Interface contacts:
Residue W148 in the second protein interacts with residue Q49 in the first protein (closest heavy-atom distance 2.9 Å).
Residue Y47 in the second protein contacts residue L2 in the first protein (closest heavy-atom distance 3.4 Å).
Residue P49 in the second protein is in contact with residue G27 in the first protein (closest heavy-atom distance 3.1 Å).
Residue T69 in the second protein interacts with residue S59 in the first protein (closest heavy-atom distance 3.2 Å).
Residue S226 in the second protein is in contact with residue L2 in the first protein (closest heavy-atom distance 2.9 Å).
Residue E229 in the second protein interacts with residue L5 in the first protein (closest heavy-atom distance 3.2 Å).
Residue Q24 in the second protein interacts with residue V112 in the first protein (closest heavy-atom distance 3.3 Å).
Residue Q24 in the second protein is in contact with residue G115 in the first protein (closest heavy-atom distance 3.2 Å).
Residue S226 in the second protein interacts with residue S1 in the first protein (closest heavy-atom distance 3.5 Å).
Residue R68 in the second protein contacts residue S59 in the first protein (closest heavy-atom distance 3.5 Å).
Residue P49 in the second protein is in contact with residue E26 in the first protein (closest heavy-atom distance 3.5 Å).
Residue N143 in the second protein is in contact with residue V53 in the first protein (closest heavy-atom distance 3.4 Å).
Residue W50 in the second protein contacts residue C6 in the first protein (closest heavy-atom distance 3.6 Å).
Residue G230 in the second protein is in contact with residue N3 in the first protein (closest heavy-atom distance 2.7 Å).
Residue Q24 in the second protein interacts with residue E61 in the first protein (closest heavy-atom distance 3.6 Å).
Residue R62 in the second protein contacts residue E61 in the first protein (closest heavy-atom distance 3.4 Å).
Residue G228 in the second protein interacts with residue N3 in the first protein (closest heavy-atom distance 3.2 Å).
Residue L60 in the second protein interacts with residue V108 in the first protein (closest heavy-atom distance 3.3 Å).
Residue E146 in the second protein interacts with residue Y41 in the first protein (closest heavy-atom distance 2.9 Å).
Residue K21 in the second protein interacts with residue E119 in the first protein (closest heavy-atom distance 3.5 Å).
Residue Y47 in the second protein interacts with residue N7 in the first protein (closest heavy-atom distance 3.0 Å).
Residue E146 in the second protein interacts with residue Q49 in the first protein (closest heavy-atom distance 3.0 Å).
Residue G228 in the second protein contacts residue L2 in the first protein (closest heavy-atom distance 2.9 Å).
Residue L96 in the second protein contacts residue L2 in the first protein (closest heavy-atom distance 3.3 Å).
Residue W227 in the second protein is in contact with residue V4 in the first protein (closest heavy-atom distance 3.4 Å).
Residue W50 in the second protein contacts residue G27 in the first protein (closest heavy-atom distance 2.9 Å).
Residue R73 in the second protein contacts residue T103 in the first protein (closest heavy-atom distance 3.0 Å).
Residue R68 in the second protein contacts residue D57 in the first protein (closest heavy-atom distance 2.6 Å).
Residue E202 in the second protein contacts residue S1 in the first protein (closest heavy-atom distance 2.8 Å).
Residue Q24 in the second protein contacts residue Q111 in the first protein (closest heavy-atom distance 3.0 Å).
Residue I78 in the second protein contacts residue V112 in the first protein (closest heavy-atom distance 3.1 Å).
Residue Y71 in the second protein is in contact with residue A113 in the first protein (closest heavy-atom distance 3.6 Å).
Residue W227 in the second protein contacts residue L2 in the first protein (closest heavy-atom distance 3.6 Å).
Residue V225 in the second protein interacts with residue S1 in the first protein (closest heavy-atom distance 3.6 Å).
Residue R233 in the second protein is in contact with residue L5 in the first protein (closest heavy-atom distance 2.9 Å).
Residue R73 in the second protein contacts residue F104 in the first protein (closest heavy-atom distance 2.8 Å).
Residue E229 in the second protein interacts with residue V4 in the first protein (closest heavy-atom distance 3.4 Å).
Residue L60 in the second protein contacts residue V112 in the first protein (closest heavy-atom distance 3.5 Å).
Residue W50 in the second protein interacts with residue L2 in the first protein (closest heavy-atom distance 3.4 Å).
Residue W50 in the second protein is in contact with residue E26 in the first protein (closest heavy-atom distance 2.9 Å).
Residue Q156 in the second protein is in contact with residue G54 in the first protein (closest heavy-atom distance 2.9 Å).
Residue Q24 in the second protein interacts with residue A116 in the first protein (closest heavy-atom distance 2.6 Å).
Residue G228 in the second protein contacts residue V4 in the first protein (closest heavy-atom distance 2.8 Å).
Residue R73 in the second protein contacts residue S65 in the first protein (closest heavy-atom distance 2.9 Å).
Residue E202 in the second protein is in contact with residue F52 in the first protein (closest heavy-atom distance 3.2 Å).
Residue C201 in the second protein interacts with residue S1 in the first protein (closest heavy-atom distance 3.3 Å).
Residue E146 in the second protein is in contact with residue A50 in the first protein (closest heavy-atom distance 3.3 Å).
Residue Y71 in the second protein interacts with residue E109 in the first protein (closest heavy-atom distance 3.4 Å).
Residue S205 in the second protein is in contact with residue S1 in the first protein (closest heavy-atom distance 2.9 Å).
Residue W50 in the second protein is in contact with residue N7 in the first protein (closest heavy-atom distance 2.7 Å).
Residue T69 in the second protein interacts with residue E61 in the first protein (closest heavy-atom distance 3.1 Å).
Residue R73 in the second protein is in contact with residue E101 in the first protein (closest heavy-atom distance 2.5 Å).
Residue D51 in the second protein contacts residue G27 in the first protein (closest heavy-atom distance 3.0 Å).
Residue K21 in the second protein interacts with residue I118 in the first protein (closest heavy-atom distance 2.7 Å).
Residue E202 in the second protein interacts with residue C51 in the first protein (closest heavy-atom distance 2.8 Å).
Residue E202 in the second protein interacts with residue A50 in the first protein (closest heavy-atom distance 3.2 Å).
Residue L26 in the second protein interacts with residue V53 in the first protein (closest heavy-atom distance 3.5 Å).
Residue G230 in the second protein is in contact with residue L5 in the first protein (closest heavy-atom distance 3.2 Å).
Residue Q156 in the second protein contacts residue G55 in the first protein (closest heavy-atom distance 3.3 Å).
Residue W50 in the second protein is in contact with residue R25 in the first protein (closest heavy-atom distance 3.1 Å).

This data describes a binding interaction between two proteins.

Sequence of the first protein:
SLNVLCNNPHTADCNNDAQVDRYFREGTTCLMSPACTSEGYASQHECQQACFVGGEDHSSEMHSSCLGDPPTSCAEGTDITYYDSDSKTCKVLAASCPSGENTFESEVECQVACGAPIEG

Sequence of the second protein:
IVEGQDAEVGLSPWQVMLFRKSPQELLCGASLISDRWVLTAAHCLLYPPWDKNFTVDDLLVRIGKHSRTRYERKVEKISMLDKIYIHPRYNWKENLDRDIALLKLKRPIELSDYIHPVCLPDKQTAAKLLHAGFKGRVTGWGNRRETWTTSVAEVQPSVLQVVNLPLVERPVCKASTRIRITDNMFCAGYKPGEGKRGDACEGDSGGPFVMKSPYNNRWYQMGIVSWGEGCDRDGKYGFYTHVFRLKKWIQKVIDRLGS